The following describes two proteins that form a bound complex.

Contacts between the two chains:
Residue G15 in the first protein is in contact with residue R42 in the second protein (closest heavy-atom distance 4.4 Å).
Residue R39 in the first protein is in contact with residue Y41 in the second protein (closest heavy-atom distance 3.6 Å).
Residue H14 in the first protein is in contact with residue S40 in the second protein (closest heavy-atom distance 3.6 Å).
Residue F16 in the first protein contacts residue L57 in the second protein (closest heavy-atom distance 4.0 Å).
Residue L105 in the first protein contacts residue Y65 in the second protein (closest heavy-atom distance 3.8 Å).
Residue F90 in the first protein contacts residue S40 in the second protein (closest heavy-atom distance 4.4 Å).
Residue K40 in the first protein is in contact with residue H28 in the second protein (closest heavy-atom distance 3.4 Å).
Residue S215 in the first protein interacts with residue E63 in the second protein (closest heavy-atom distance 3.1 Å).
Residue H108 in the first protein interacts with residue E64 in the second protein (closest heavy-atom distance 3.6 Å).
Residue G41 in the first protein interacts with residue H28 in the second protein (closest heavy-atom distance 3.1 Å).
Residue H108 in the first protein contacts residue E63 in the second protein (closest heavy-atom distance 3.7 Å).
Residue M104 in the first protein is in contact with residue M68 in the second protein (closest heavy-atom distance 3.5 Å).
Residue E214 in the first protein is in contact with residue A67 in the second protein (closest heavy-atom distance 3.5 Å).
Residue Q20 in the first protein contacts residue I37 in the second protein (closest heavy-atom distance 3.4 Å).
Residue V101 in the first protein contacts residue M68 in the second protein (closest heavy-atom distance 4.3 Å).
Residue G41 in the first protein interacts with residue V30 in the second protein (closest heavy-atom distance 3.6 Å).
Residue E214 in the first protein is in contact with residue S66 in the second protein (closest heavy-atom distance 4.1 Å).
Residue V89 in the first protein contacts residue R42 in the second protein (closest heavy-atom distance 4.7 Å).
Residue R38 in the first protein contacts residue P35 in the second protein (closest heavy-atom distance 4.0 Å).
Residue L18 in the first protein contacts residue I37 in the second protein (closest heavy-atom distance 3.5 Å).
Residue K34 in the first protein contacts residue D34 in the second protein (closest heavy-atom distance 2.9 Å).
Residue G15 in the first protein contacts residue S40 in the second protein (closest heavy-atom distance 3.1 Å).
Residue M104 in the first protein interacts with residue E64 in the second protein (closest heavy-atom distance 4.5 Å).
Residue L18 in the first protein interacts with residue D39 in the second protein (closest heavy-atom distance 3.8 Å).
Residue G15 in the first protein is in contact with residue Y41 in the second protein (closest heavy-atom distance 4.7 Å).
Residue L105 in the first protein contacts residue E64 in the second protein (closest heavy-atom distance 4.3 Å).
Residue R38 in the first protein contacts residue Y41 in the second protein (closest heavy-atom distance 3.3 Å).
Residue E92 in the first protein interacts with residue R42 in the second protein (closest heavy-atom distance 4.2 Å).
Residue S107 in the first protein is in contact with residue E64 in the second protein (closest heavy-atom distance 3.8 Å).
Residue M104 in the first protein contacts residue A67 in the second protein (closest heavy-atom distance 4.0 Å).
Residue R38 in the first protein contacts residue D39 in the second protein (closest heavy-atom distance 3.0 Å).
Residue F16 in the first protein is in contact with residue S40 in the second protein (closest heavy-atom distance 2.7 Å).
Residue S42 in the first protein contacts residue H28 in the second protein (closest heavy-atom distance 3.3 Å).
Residue I96 in the first protein contacts residue Q71 in the second protein (closest heavy-atom distance 3.8 Å).
Residue S17 in the first protein contacts residue D39 in the second protein (closest heavy-atom distance 2.8 Å).
Residue Y211 in the first protein interacts with residue A67 in the second protein (closest heavy-atom distance 3.8 Å).
Residue L18 in the first protein interacts with residue M68 in the second protein (closest heavy-atom distance 4.1 Å).
Residue F16 in the first protein contacts residue E38 in the second protein (closest heavy-atom distance 3.4 Å).
Residue E214 in the first protein interacts with residue D70 in the second protein (closest heavy-atom distance 4.3 Å).
Residue S17 in the first protein contacts residue Y41 in the second protein (closest heavy-atom distance 4.5 Å).
Residue F90 in the first protein interacts with residue R42 in the second protein (closest heavy-atom distance 3.5 Å).
Residue F7 in the first protein is in contact with residue Y65 in the second protein (closest heavy-atom distance 3.7 Å).
Residue F7 in the first protein interacts with residue I37 in the second protein (closest heavy-atom distance 3.7 Å).
Residue L105 in the first protein contacts residue M68 in the second protein (closest heavy-atom distance 3.6 Å).
Residue H14 in the first protein contacts residue R42 in the second protein (closest heavy-atom distance 2.9 Å).
Residue K37 in the first protein is in contact with residue E32 in the second protein (closest heavy-atom distance 4.2 Å).
Residue F16 in the first protein interacts with residue D39 in the second protein (closest heavy-atom distance 3.3 Å).
Residue K40 in the first protein contacts residue A26 in the second protein (closest heavy-atom distance 3.5 Å).
Residue S17 in the first protein interacts with residue E38 in the second protein (closest heavy-atom distance 4.0 Å).
Residue H14 in the first protein contacts residue Y41 in the second protein (closest heavy-atom distance 3.3 Å).
Residue E214 in the first protein interacts with residue Q100 in the second protein (closest heavy-atom distance 4.7 Å).
Residue R38 in the first protein contacts residue I22 in the second protein (closest heavy-atom distance 3.8 Å).
Residue L105 in the first protein contacts residue I37 in the second protein (closest heavy-atom distance 3.6 Å).
Residue L18 in the first protein is in contact with residue E38 in the second protein (closest heavy-atom distance 3.1 Å).
Residue S215 in the first protein is in contact with residue S66 in the second protein (closest heavy-atom distance 3.2 Å).
Residue R38 in the first protein interacts with residue D34 in the second protein (closest heavy-atom distance 2.4 Å).
Residue G41 in the first protein is in contact with residue I22 in the second protein (closest heavy-atom distance 3.8 Å).
Residue R39 in the first protein interacts with residue S40 in the second protein (closest heavy-atom distance 2.9 Å).
Residue I19 in the first protein is in contact with residue I37 in the second protein (closest heavy-atom distance 3.7 Å).
Residue Q20 in the first protein contacts residue Y65 in the second protein (closest heavy-atom distance 3.2 Å).

Sequence of the first protein:
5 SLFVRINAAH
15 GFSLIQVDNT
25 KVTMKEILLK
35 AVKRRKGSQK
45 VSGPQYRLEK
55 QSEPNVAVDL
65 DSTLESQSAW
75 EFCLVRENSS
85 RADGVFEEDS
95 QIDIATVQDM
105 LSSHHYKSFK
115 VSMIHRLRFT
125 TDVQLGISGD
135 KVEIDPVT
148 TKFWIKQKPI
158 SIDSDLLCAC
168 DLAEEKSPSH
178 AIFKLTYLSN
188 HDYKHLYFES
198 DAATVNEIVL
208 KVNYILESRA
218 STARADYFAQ

Sequence of the second protein:
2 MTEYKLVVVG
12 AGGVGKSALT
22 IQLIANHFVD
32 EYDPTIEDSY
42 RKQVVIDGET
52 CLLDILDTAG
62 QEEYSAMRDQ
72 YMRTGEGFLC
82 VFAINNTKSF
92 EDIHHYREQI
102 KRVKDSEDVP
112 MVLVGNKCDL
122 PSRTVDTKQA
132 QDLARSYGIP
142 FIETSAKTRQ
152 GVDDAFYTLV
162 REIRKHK